Residue-level contacts at the interface:
Residue K43 in the second protein interacts with residue L42 in the first protein (closest heavy-atom distance 3.0 Å).
Residue Q44 in the second protein is in contact with residue L39 in the first protein (closest heavy-atom distance 2.9 Å).
Residue I29 in the second protein is in contact with residue I29 in the first protein (closest heavy-atom distance 3.8 Å).
Residue L144 in the second protein interacts with residue V46 in the first protein (closest heavy-atom distance 3.8 Å).
Residue V78 in the second protein is in contact with residue L42 in the first protein (closest heavy-atom distance 4.3 Å).
Residue V40 in the second protein is in contact with residue Q44 in the first protein (closest heavy-atom distance 3.5 Å).
Residue P76 in the second protein interacts with residue L144 in the first protein (closest heavy-atom distance 3.7 Å).
Residue L39 in the second protein interacts with residue V78 in the first protein (closest heavy-atom distance 4.6 Å).
Residue G26 in the second protein contacts residue I29 in the first protein (closest heavy-atom distance 3.8 Å).
Residue A30 in the second protein is in contact with residue G26 in the first protein (closest heavy-atom distance 3.6 Å).
Residue V78 in the second protein interacts with residue L39 in the first protein (closest heavy-atom distance 4.9 Å).
Residue L42 in the second protein contacts residue L42 in the first protein (closest heavy-atom distance 3.6 Å).
Residue E142 in the second protein is in contact with residue Q44 in the first protein (closest heavy-atom distance 4.2 Å).
Residue L144 in the second protein contacts residue P76 in the first protein (closest heavy-atom distance 3.6 Å).
Residue G26 in the second protein interacts with residue G26 in the first protein (closest heavy-atom distance 3.0 Å).
Residue E27 in the second protein is in contact with residue A30 in the first protein (closest heavy-atom distance 4.2 Å).
Residue V20 in the second protein contacts residue E33 in the first protein (closest heavy-atom distance 4.0 Å).
Residue L42 in the second protein interacts with residue K43 in the first protein (closest heavy-atom distance 3.1 Å).
Residue E27 in the second protein interacts with residue K34 in the first protein (closest heavy-atom distance 4.5 Å).
Residue G23 in the second protein interacts with residue E33 in the first protein (closest heavy-atom distance 3.2 Å).
Residue Q44 in the second protein interacts with residue L144 in the first protein (closest heavy-atom distance 3.8 Å).
Residue K34 in the second protein interacts with residue E27 in the first protein (closest heavy-atom distance 4.5 Å).
Residue G26 in the second protein interacts with residue E33 in the first protein (closest heavy-atom distance 2.7 Å).
Residue I29 in the second protein interacts with residue V25 in the first protein (closest heavy-atom distance 4.1 Å).
Residue V46 in the second protein contacts residue L144 in the first protein (closest heavy-atom distance 3.9 Å).
Residue E27 in the second protein is in contact with residue E33 in the first protein (closest heavy-atom distance 4.5 Å).
Residue Q44 in the second protein is in contact with residue E142 in the first protein (closest heavy-atom distance 4.3 Å).
Residue E33 in the second protein contacts residue L24 in the first protein (closest heavy-atom distance 3.5 Å).
Residue G26 in the second protein interacts with residue E27 in the first protein (closest heavy-atom distance 4.2 Å).
Residue A30 in the second protein is in contact with residue E27 in the first protein (closest heavy-atom distance 4.1 Å).
Residue V25 in the second protein interacts with residue E33 in the first protein (closest heavy-atom distance 3.1 Å).
Residue G26 in the second protein is in contact with residue A30 in the first protein (closest heavy-atom distance 3.9 Å).
Residue E33 in the second protein interacts with residue G26 in the first protein (closest heavy-atom distance 2.8 Å).
Residue G23 in the second protein contacts residue K34 in the first protein (closest heavy-atom distance 3.7 Å).
Residue P76 in the second protein interacts with residue K148 in the first protein (closest heavy-atom distance 4.6 Å).
Residue V25 in the second protein is in contact with residue L39 in the first protein (closest heavy-atom distance 4.4 Å).
Residue Q44 in the second protein interacts with residue V40 in the first protein (closest heavy-atom distance 3.5 Å).
Residue L42 in the second protein is in contact with residue V78 in the first protein (closest heavy-atom distance 4.4 Å).
Residue V25 in the second protein interacts with residue L42 in the first protein (closest heavy-atom distance 4.8 Å).
Residue I29 in the second protein is in contact with residue G26 in the first protein (closest heavy-atom distance 3.7 Å).
Residue L39 in the second protein is in contact with residue V25 in the first protein (closest heavy-atom distance 4.8 Å).
Residue E33 in the second protein is in contact with residue V25 in the first protein (closest heavy-atom distance 2.8 Å).
Residue E33 in the second protein interacts with residue V20 in the first protein (closest heavy-atom distance 4.5 Å).
Residue E33 in the second protein is in contact with residue G23 in the first protein (closest heavy-atom distance 3.2 Å).
Residue L42 in the second protein interacts with residue Q44 in the first protein (closest heavy-atom distance 3.1 Å).
Residue G75 in the second protein contacts residue K148 in the first protein (closest heavy-atom distance 4.8 Å).
Residue Q44 in the second protein contacts residue L42 in the first protein (closest heavy-atom distance 3.1 Å).
Residue S74 in the second protein is in contact with residue K148 in the first protein (closest heavy-atom distance 4.3 Å).
Residue L144 in the second protein interacts with residue Q44 in the first protein (closest heavy-atom distance 3.8 Å).
Residue V25 in the second protein is in contact with residue I29 in the first protein (closest heavy-atom distance 4.1 Å).
Residue E33 in the second protein interacts with residue E27 in the first protein (closest heavy-atom distance 4.5 Å).
Residue K148 in the second protein interacts with residue A21 in the first protein (closest heavy-atom distance 5.0 Å).
Residue L39 in the second protein contacts residue Q44 in the first protein (closest heavy-atom distance 3.1 Å).
Residue E27 in the second protein interacts with residue G26 in the first protein (closest heavy-atom distance 4.3 Å).
Residue Q44 in the second protein interacts with residue G41 in the first protein (closest heavy-atom distance 3.5 Å).
Residue K43 in the second protein is in contact with residue K43 in the first protein (closest heavy-atom distance 4.3 Å).
Residue L24 in the second protein is in contact with residue E33 in the first protein (closest heavy-atom distance 3.5 Å).
Residue G41 in the second protein interacts with residue Q44 in the first protein (closest heavy-atom distance 3.7 Å).
Residue G19 in the second protein contacts residue E33 in the first protein (closest heavy-atom distance 4.9 Å).

Sequence of the second protein:
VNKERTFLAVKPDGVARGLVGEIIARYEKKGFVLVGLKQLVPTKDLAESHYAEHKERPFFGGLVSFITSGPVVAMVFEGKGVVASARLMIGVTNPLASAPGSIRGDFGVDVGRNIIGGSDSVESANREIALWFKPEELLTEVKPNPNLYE

This data describes a binding interaction between two proteins.

Sequence of the first protein:
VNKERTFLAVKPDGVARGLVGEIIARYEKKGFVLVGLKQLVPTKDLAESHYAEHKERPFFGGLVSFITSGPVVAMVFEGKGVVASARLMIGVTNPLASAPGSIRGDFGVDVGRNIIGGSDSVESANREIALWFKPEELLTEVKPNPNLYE